Sequence of the first protein:
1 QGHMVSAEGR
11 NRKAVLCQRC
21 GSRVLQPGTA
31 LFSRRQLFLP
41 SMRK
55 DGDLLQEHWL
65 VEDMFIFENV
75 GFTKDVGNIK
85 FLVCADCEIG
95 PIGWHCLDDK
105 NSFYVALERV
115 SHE

Sequence of the second protein:
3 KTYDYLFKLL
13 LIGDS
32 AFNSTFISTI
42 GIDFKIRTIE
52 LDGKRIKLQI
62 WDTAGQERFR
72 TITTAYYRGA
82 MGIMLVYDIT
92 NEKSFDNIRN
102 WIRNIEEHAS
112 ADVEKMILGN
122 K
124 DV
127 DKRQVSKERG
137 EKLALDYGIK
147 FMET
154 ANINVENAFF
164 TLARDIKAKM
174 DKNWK

Contacts between the two chains:
Residue I38 in the second protein interacts with residue E92 in the first protein (closest heavy-atom distance 3.4 Å).
Residue F33 in the second protein contacts residue I93 in the first protein (closest heavy-atom distance 3.7 Å).
Residue I38 in the second protein contacts residue V87 in the first protein (closest heavy-atom distance 3.5 Å).
Residue I43 in the second protein is in contact with residue V87 in the first protein (closest heavy-atom distance 3.8 Å).
Residue I38 in the second protein interacts with residue G94 in the first protein (closest heavy-atom distance 3.4 Å).
Residue T4 in the second protein contacts residue I70 in the first protein (closest heavy-atom distance 3.9 Å).
Residue K46 in the second protein interacts with residue V74 in the first protein (closest heavy-atom distance 3.4 Å).
Residue F37 in the second protein interacts with residue P40 in the first protein (closest heavy-atom distance 3.6 Å).
Residue Y5 in the second protein contacts residue F69 in the first protein (closest heavy-atom distance 3.6 Å).
Residue F37 in the second protein is in contact with residue S41 in the first protein (closest heavy-atom distance 4.1 Å).
Residue I38 in the second protein is in contact with residue P95 in the first protein (closest heavy-atom distance 3.8 Å).
Residue G42 in the second protein interacts with residue T77 in the first protein (closest heavy-atom distance 3.3 Å).
Residue F45 in the second protein is in contact with residue K84 in the first protein (closest heavy-atom distance 4.1 Å).
Residue I47 in the second protein is in contact with residue M68 in the first protein (closest heavy-atom distance 3.2 Å).
Residue I43 in the second protein contacts residue E92 in the first protein (closest heavy-atom distance 3.9 Å).
Residue F33 in the second protein interacts with residue R19 in the first protein (closest heavy-atom distance 3.9 Å).
Residue K58 in the second protein interacts with residue E72 in the first protein (closest heavy-atom distance 3.7 Å).
Residue Q60 in the second protein contacts residue F69 in the first protein (closest heavy-atom distance 3.4 Å).
Residue K46 in the second protein interacts with residue A89 in the first protein (closest heavy-atom distance 2.7 Å).
Residue R56 in the second protein interacts with residue E72 in the first protein (closest heavy-atom distance 2.7 Å).
Residue T49 in the second protein interacts with residue F71 in the first protein (closest heavy-atom distance 4.0 Å).
Residue S35 in the second protein contacts residue E92 in the first protein (closest heavy-atom distance 3.8 Å).
Residue I43 in the second protein is in contact with residue F76 in the first protein (closest heavy-atom distance 3.7 Å).
Residue F45 in the second protein is in contact with residue G75 in the first protein (closest heavy-atom distance 3.8 Å).
Residue K58 in the second protein interacts with residue F71 in the first protein (closest heavy-atom distance 3.2 Å).
Residue I41 in the second protein is in contact with residue V80 in the first protein (closest heavy-atom distance 3.5 Å).
Residue R48 in the second protein contacts residue E72 in the first protein (closest heavy-atom distance 3.5 Å).
Residue L8 in the second protein is in contact with residue F69 in the first protein (closest heavy-atom distance 3.6 Å).
Residue K58 in the second protein contacts residue F69 in the first protein (closest heavy-atom distance 3.1 Å).
Residue S35 in the second protein interacts with residue G94 in the first protein (closest heavy-atom distance 3.0 Å).
Residue I41 in the second protein contacts residue T77 in the first protein (closest heavy-atom distance 3.8 Å).
Residue T4 in the second protein contacts residue F69 in the first protein (closest heavy-atom distance 3.9 Å).
Residue I47 in the second protein contacts residue F69 in the first protein (closest heavy-atom distance 3.7 Å).
Residue Q60 in the second protein interacts with residue M68 in the first protein (closest heavy-atom distance 3.8 Å).
Residue K46 in the second protein is in contact with residue E92 in the first protein (closest heavy-atom distance 2.7 Å).
Residue S35 in the second protein is in contact with residue M42 in the first protein (closest heavy-atom distance 3.2 Å).
Residue T49 in the second protein contacts residue E72 in the first protein (closest heavy-atom distance 2.7 Å).
Residue F37 in the second protein contacts residue F85 in the first protein (closest heavy-atom distance 4.0 Å).
Residue F45 in the second protein is in contact with residue F76 in the first protein (closest heavy-atom distance 2.9 Å).
Residue I47 in the second protein interacts with residue E72 in the first protein (closest heavy-atom distance 4.0 Å).
Residue K46 in the second protein contacts residue G75 in the first protein (closest heavy-atom distance 4.1 Å).
Residue R48 in the second protein is in contact with residue D90 in the first protein (closest heavy-atom distance 2.9 Å).
Residue R48 in the second protein contacts residue A89 in the first protein (closest heavy-atom distance 3.1 Å).
Residue S35 in the second protein contacts residue I93 in the first protein (closest heavy-atom distance 3.8 Å).
Residue D44 in the second protein contacts residue T77 in the first protein (closest heavy-atom distance 3.6 Å).
Residue D44 in the second protein interacts with residue F76 in the first protein (closest heavy-atom distance 2.7 Å).
Residue G42 in the second protein interacts with residue K78 in the first protein (closest heavy-atom distance 3.0 Å).
Residue D44 in the second protein is in contact with residue K84 in the first protein (closest heavy-atom distance 2.7 Å).
Residue R48 in the second protein interacts with residue N73 in the first protein (closest heavy-atom distance 3.4 Å).
Residue I47 in the second protein interacts with residue N73 in the first protein (closest heavy-atom distance 3.1 Å).
Residue D44 in the second protein contacts residue K78 in the first protein (closest heavy-atom distance 3.6 Å).
Residue I38 in the second protein is in contact with residue T77 in the first protein (closest heavy-atom distance 4.0 Å).
Residue I47 in the second protein contacts residue F71 in the first protein (closest heavy-atom distance 3.8 Å).
Residue T49 in the second protein contacts residue N73 in the first protein (closest heavy-atom distance 3.2 Å).
Residue I41 in the second protein contacts residue K78 in the first protein (closest heavy-atom distance 3.5 Å).
Residue F37 in the second protein is in contact with residue P95 in the first protein (closest heavy-atom distance 3.7 Å).
Residue F33 in the second protein contacts residue C91 in the first protein (closest heavy-atom distance 3.5 Å).
Residue F45 in the second protein interacts with residue M68 in the first protein (closest heavy-atom distance 3.7 Å).
Residue I47 in the second protein interacts with residue V74 in the first protein (closest heavy-atom distance 2.9 Å).
Residue I43 in the second protein is in contact with residue K78 in the first protein (closest heavy-atom distance 3.3 Å).

This data describes a binding interaction between two proteins.